Contacts between the two chains:
Residue L741 in protein 1 interacts with residue I93 in protein 2 (closest heavy-atom distance 4.6 Å).
Residue L736 in protein 1 is in contact with residue R95 in protein 2 (closest heavy-atom distance 3.6 Å).
Residue A743 in protein 1 contacts residue T89 in protein 2 (closest heavy-atom distance 5.0 Å).
Residue L741 in protein 1 interacts with residue L94 in protein 2 (closest heavy-atom distance 3.3 Å).
Residue A743 in protein 1 contacts residue G91 in protein 2 (closest heavy-atom distance 3.5 Å).
Residue R742 in protein 1 is in contact with residue I93 in protein 2 (closest heavy-atom distance 3.4 Å).
Residue R742 in protein 1 is in contact with residue L94 in protein 2 (closest heavy-atom distance 4.7 Å).
Residue A743 in protein 1 is in contact with residue L94 in protein 2 (closest heavy-atom distance 4.7 Å).
Residue L736 in protein 1 is in contact with residue L99 in protein 2 (closest heavy-atom distance 4.2 Å).
Residue G737 in protein 1 interacts with residue I93 in protein 2 (closest heavy-atom distance 4.0 Å).
Residue L736 in protein 1 interacts with residue L94 in protein 2 (closest heavy-atom distance 3.7 Å).
Residue R742 in protein 1 interacts with residue S92 in protein 2 (closest heavy-atom distance 3.2 Å).
Residue N739 in protein 1 interacts with residue I93 in protein 2 (closest heavy-atom distance 2.5 Å).
Residue A743 in protein 1 contacts residue D90 in protein 2 (closest heavy-atom distance 4.7 Å).
Residue G737 in protein 1 interacts with residue L94 in protein 2 (closest heavy-atom distance 3.8 Å).
Residue L741 in protein 1 is in contact with residue S92 in protein 2 (closest heavy-atom distance 4.4 Å).
Residue A743 in protein 1 interacts with residue S92 in protein 2 (closest heavy-atom distance 3.2 Å).
Residue L736 in protein 1 is in contact with residue A96 in protein 2 (closest heavy-atom distance 3.5 Å).
Residue S738 in protein 1 interacts with residue I93 in protein 2 (closest heavy-atom distance 3.7 Å).
Residue R742 in protein 1 is in contact with residue G91 in protein 2 (closest heavy-atom distance 4.4 Å).

Sequence of protein 1:
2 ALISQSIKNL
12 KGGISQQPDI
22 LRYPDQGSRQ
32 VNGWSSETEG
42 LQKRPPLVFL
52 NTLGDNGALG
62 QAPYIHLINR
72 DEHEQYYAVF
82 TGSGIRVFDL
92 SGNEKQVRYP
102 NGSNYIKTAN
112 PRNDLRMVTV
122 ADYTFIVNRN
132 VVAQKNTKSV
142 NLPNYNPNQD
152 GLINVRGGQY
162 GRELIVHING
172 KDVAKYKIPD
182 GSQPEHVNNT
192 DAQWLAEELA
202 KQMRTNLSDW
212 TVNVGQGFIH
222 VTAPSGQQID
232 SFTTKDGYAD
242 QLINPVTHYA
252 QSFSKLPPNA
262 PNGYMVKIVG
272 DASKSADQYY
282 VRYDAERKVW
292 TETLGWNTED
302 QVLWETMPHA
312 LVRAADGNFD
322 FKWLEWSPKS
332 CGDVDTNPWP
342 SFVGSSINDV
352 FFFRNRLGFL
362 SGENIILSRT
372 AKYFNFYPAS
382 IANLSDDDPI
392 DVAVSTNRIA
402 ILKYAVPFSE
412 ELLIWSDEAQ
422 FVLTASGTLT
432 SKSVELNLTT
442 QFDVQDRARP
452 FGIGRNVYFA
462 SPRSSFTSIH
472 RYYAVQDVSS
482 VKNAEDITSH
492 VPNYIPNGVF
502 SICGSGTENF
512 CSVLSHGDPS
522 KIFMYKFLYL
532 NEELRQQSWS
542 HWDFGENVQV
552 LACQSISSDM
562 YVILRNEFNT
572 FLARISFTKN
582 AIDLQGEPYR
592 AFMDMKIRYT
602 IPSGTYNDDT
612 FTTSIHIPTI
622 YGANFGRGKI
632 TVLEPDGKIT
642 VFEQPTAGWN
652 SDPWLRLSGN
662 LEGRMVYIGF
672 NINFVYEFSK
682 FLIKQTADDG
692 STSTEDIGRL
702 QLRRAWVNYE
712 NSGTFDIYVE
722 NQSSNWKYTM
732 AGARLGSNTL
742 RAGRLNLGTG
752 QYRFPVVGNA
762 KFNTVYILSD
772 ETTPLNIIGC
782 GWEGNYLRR

These two protein chains interact to form a complex.

Sequence of protein 2:
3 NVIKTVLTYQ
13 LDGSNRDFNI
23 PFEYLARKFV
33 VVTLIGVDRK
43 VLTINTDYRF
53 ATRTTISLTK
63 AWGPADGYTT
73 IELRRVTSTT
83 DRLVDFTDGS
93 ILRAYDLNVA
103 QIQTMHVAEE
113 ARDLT